Sequence of chain A:
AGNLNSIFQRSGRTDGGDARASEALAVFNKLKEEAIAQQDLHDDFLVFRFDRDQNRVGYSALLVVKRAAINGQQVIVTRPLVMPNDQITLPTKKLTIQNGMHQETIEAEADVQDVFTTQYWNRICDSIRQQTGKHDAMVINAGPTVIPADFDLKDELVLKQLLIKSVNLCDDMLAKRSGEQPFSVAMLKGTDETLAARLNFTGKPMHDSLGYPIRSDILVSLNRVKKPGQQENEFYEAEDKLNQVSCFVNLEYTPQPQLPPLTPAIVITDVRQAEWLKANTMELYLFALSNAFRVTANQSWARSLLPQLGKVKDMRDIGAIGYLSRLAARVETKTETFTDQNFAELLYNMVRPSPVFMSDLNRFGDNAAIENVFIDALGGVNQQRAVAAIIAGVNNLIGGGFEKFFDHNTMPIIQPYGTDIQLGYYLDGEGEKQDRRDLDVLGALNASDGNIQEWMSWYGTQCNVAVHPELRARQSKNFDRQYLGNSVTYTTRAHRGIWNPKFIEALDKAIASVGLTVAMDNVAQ

Interface contacts:
Residue W533 in chain A interacts with residue Q991 in chain B (closest heavy-atom distance 3.3 Å).
Residue G803 in chain A contacts residue F987 in chain B (closest heavy-atom distance 3.1 Å).
Residue V551 in chain A interacts with residue G992 in chain B (closest heavy-atom distance 3.9 Å).
Residue D800 in chain A is in contact with residue G988 in chain B (closest heavy-atom distance 2.8 Å).
Residue N553 in chain A is in contact with residue G990 in chain B (closest heavy-atom distance 4.9 Å).
Residue D800 in chain A contacts residue Y996 in chain B (closest heavy-atom distance 4.9 Å).
Residue I552 in chain A contacts residue G992 in chain B (closest heavy-atom distance 3.4 Å).
Residue M706 in chain A interacts with residue F995 in chain B (closest heavy-atom distance 4.2 Å).
Residue D800 in chain A is in contact with residue V989 in chain B (closest heavy-atom distance 4.1 Å).
Residue A810 in chain A interacts with residue Y996 in chain B (closest heavy-atom distance 4.9 Å).
Residue A793 in chain A is in contact with residue F995 in chain B (closest heavy-atom distance 3.0 Å).
Residue M585 in chain A contacts residue F995 in chain B (closest heavy-atom distance 4.0 Å).
Residue A813 in chain A interacts with residue F995 in chain B (closest heavy-atom distance 4.3 Å).
Residue V805 in chain A interacts with residue F987 in chain B (closest heavy-atom distance 4.4 Å).
Residue D800 in chain A contacts residue F987 in chain B (closest heavy-atom distance 3.8 Å).
Residue N806 in chain A interacts with residue Y996 in chain B (closest heavy-atom distance 3.1 Å).
Residue K588 in chain A contacts residue F995 in chain B (closest heavy-atom distance 3.4 Å).
Residue I794 in chain A contacts residue F995 in chain B (closest heavy-atom distance 4.1 Å).
Residue I552 in chain A is in contact with residue S993 in chain B (closest heavy-atom distance 4.5 Å).
Residue R787 in chain A contacts residue F987 in chain B (closest heavy-atom distance 4.7 Å).
Residue T530 in chain A contacts residue Q991 in chain B (closest heavy-atom distance 3.8 Å).
Residue M585 in chain A interacts with residue G994 in chain B (closest heavy-atom distance 4.5 Å).
Residue I552 in chain A contacts residue G994 in chain B (closest heavy-atom distance 4.6 Å).
Residue N553 in chain A contacts residue G992 in chain B (closest heavy-atom distance 2.8 Å).
Residue I799 in chain A is in contact with residue F987 in chain B (closest heavy-atom distance 3.6 Å).
Residue R809 in chain A interacts with residue Y996 in chain B (closest heavy-atom distance 3.5 Å).
Residue R787 in chain A interacts with residue V989 in chain B (closest heavy-atom distance 3.2 Å).
Residue G804 in chain A interacts with residue F987 in chain B (closest heavy-atom distance 3.6 Å).
Residue N806 in chain A contacts residue G988 in chain B (closest heavy-atom distance 3.3 Å).
Residue R787 in chain A is in contact with residue Q986 in chain B (closest heavy-atom distance 3.3 Å).
Residue G804 in chain A contacts residue G988 in chain B (closest heavy-atom distance 4.7 Å).
Residue W533 in chain A contacts residue G992 in chain B (closest heavy-atom distance 4.1 Å).
Residue T530 in chain A contacts residue V989 in chain B (closest heavy-atom distance 4.5 Å).
Residue M585 in chain A contacts residue S993 in chain B (closest heavy-atom distance 3.1 Å).
Residue N806 in chain A is in contact with residue F987 in chain B (closest heavy-atom distance 4.7 Å).
Residue H919 in chain A interacts with residue Q986 in chain B (closest heavy-atom distance 4.7 Å).
Residue N553 in chain A is in contact with residue S993 in chain B (closest heavy-atom distance 3.9 Å).
Residue G803 in chain A interacts with residue G988 in chain B (closest heavy-atom distance 4.4 Å).
Residue K588 in chain A is in contact with residue Y996 in chain B (closest heavy-atom distance 4.8 Å).
Residue V805 in chain A is in contact with residue G988 in chain B (closest heavy-atom distance 4.6 Å).
Residue T530 in chain A contacts residue G990 in chain B (closest heavy-atom distance 3.5 Å).
Residue P840 in chain A contacts residue F987 in chain B (closest heavy-atom distance 4.6 Å).
Residue V797 in chain A contacts residue F995 in chain B (closest heavy-atom distance 3.6 Å).
Residue N553 in chain A contacts residue Q991 in chain B (closest heavy-atom distance 3.1 Å).
Residue K588 in chain A is in contact with residue G994 in chain B (closest heavy-atom distance 3.0 Å).
Residue L802 in chain A is in contact with residue F987 in chain B (closest heavy-atom distance 3.5 Å).

Sequence of chain B:
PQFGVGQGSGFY

The following describes two proteins that form a bound complex.